The following describes two proteins that form a bound complex.

Sequence of chain A:
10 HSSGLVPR

Sequence of chain B:
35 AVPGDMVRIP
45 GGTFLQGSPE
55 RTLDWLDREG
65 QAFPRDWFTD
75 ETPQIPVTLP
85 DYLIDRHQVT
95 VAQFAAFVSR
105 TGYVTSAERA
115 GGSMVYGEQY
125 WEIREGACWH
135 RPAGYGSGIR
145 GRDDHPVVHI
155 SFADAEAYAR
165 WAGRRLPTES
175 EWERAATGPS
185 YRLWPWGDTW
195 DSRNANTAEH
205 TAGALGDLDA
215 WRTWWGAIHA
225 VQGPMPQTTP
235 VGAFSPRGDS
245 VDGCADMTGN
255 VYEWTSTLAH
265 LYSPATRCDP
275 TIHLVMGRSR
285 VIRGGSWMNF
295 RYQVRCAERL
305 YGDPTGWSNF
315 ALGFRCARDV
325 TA

Residue-level contacts at the interface:
Residue D307 in chain B is in contact with residue S11 in chain A (closest heavy-atom distance 2.9 Å).
Residue L304 in chain B is in contact with residue L14 in chain A (closest heavy-atom distance 3.2 Å).
Residue V279 in chain B is in contact with residue S12 in chain A (closest heavy-atom distance 4.2 Å).
Residue G306 in chain B is in contact with residue L14 in chain A (closest heavy-atom distance 5.0 Å).
Residue D307 in chain B contacts residue S12 in chain A (closest heavy-atom distance 3.5 Å).
Residue Y305 in chain B contacts residue P16 in chain A (closest heavy-atom distance 4.3 Å).
Residue I276 in chain B interacts with residue V15 in chain A (closest heavy-atom distance 4.2 Å).
Residue Y305 in chain B interacts with residue G13 in chain A (closest heavy-atom distance 3.5 Å).
Residue Y120 in chain B interacts with residue R17 in chain A (closest heavy-atom distance 4.9 Å).
Residue Y256 in chain B is in contact with residue L14 in chain A (closest heavy-atom distance 3.8 Å).
Residue D307 in chain B is in contact with residue H10 in chain A (closest heavy-atom distance 4.6 Å).
Residue D307 in chain B contacts residue G13 in chain A (closest heavy-atom distance 3.3 Å).
Residue Y305 in chain B is in contact with residue V15 in chain A (closest heavy-atom distance 2.8 Å).
Residue W125 in chain B interacts with residue L14 in chain A (closest heavy-atom distance 4.0 Å).
Residue G306 in chain B contacts residue S12 in chain A (closest heavy-atom distance 4.8 Å).
Residue W311 in chain B is in contact with residue S11 in chain A (closest heavy-atom distance 3.4 Å).
Residue I276 in chain B contacts residue P16 in chain A (closest heavy-atom distance 4.1 Å).
Residue W311 in chain B interacts with residue L14 in chain A (closest heavy-atom distance 3.6 Å).
Residue W71 in chain B contacts residue P16 in chain A (closest heavy-atom distance 3.6 Å).
Residue N313 in chain B is in contact with residue L14 in chain A (closest heavy-atom distance 4.2 Å).
Residue G306 in chain B is in contact with residue G13 in chain A (closest heavy-atom distance 3.5 Å).
Residue V279 in chain B interacts with residue V15 in chain A (closest heavy-atom distance 3.8 Å).
Residue L304 in chain B interacts with residue V15 in chain A (closest heavy-atom distance 3.3 Å).
Residue W311 in chain B contacts residue G13 in chain A (closest heavy-atom distance 3.4 Å).
Residue Y305 in chain B interacts with residue L14 in chain A (closest heavy-atom distance 3.5 Å).
Residue T275 in chain B interacts with residue P16 in chain A (closest heavy-atom distance 4.2 Å).
Residue W71 in chain B contacts residue R17 in chain A (closest heavy-atom distance 3.5 Å).
Residue Y124 in chain B interacts with residue R17 in chain A (closest heavy-atom distance 3.3 Å).
Residue W125 in chain B interacts with residue R17 in chain A (closest heavy-atom distance 3.0 Å).
Residue T275 in chain B is in contact with residue V15 in chain A (closest heavy-atom distance 3.2 Å).
Residue S283 in chain B interacts with residue S12 in chain A (closest heavy-atom distance 3.7 Å).
Residue L304 in chain B interacts with residue P16 in chain A (closest heavy-atom distance 3.9 Å).
Residue I286 in chain B is in contact with residue L14 in chain A (closest heavy-atom distance 4.0 Å).
Residue R303 in chain B is in contact with residue P16 in chain A (closest heavy-atom distance 4.6 Å).